Sequence of protein 1:
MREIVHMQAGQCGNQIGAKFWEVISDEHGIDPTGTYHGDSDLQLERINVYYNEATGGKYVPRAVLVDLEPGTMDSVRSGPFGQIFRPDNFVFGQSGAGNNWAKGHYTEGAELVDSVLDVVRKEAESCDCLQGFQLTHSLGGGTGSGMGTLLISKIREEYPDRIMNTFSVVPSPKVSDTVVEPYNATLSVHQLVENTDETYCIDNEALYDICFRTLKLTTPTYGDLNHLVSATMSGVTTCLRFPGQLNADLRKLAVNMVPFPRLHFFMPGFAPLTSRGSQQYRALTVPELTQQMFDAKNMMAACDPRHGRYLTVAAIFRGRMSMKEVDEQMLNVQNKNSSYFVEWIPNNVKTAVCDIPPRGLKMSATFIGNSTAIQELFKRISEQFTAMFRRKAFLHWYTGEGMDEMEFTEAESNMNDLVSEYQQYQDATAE

Sequence of protein 2:
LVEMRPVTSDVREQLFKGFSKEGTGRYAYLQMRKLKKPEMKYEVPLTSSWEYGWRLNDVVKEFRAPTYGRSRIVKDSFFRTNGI

Interface contacts:
Residue L217 in protein 1 interacts with residue R183 in protein 2 (closest heavy-atom distance 3.1 Å).
Residue K216 in protein 1 is in contact with residue F181 in protein 2 (closest heavy-atom distance 3.4 Å).
Residue T219 in protein 1 is in contact with residue N185 in protein 2 (closest heavy-atom distance 3.5 Å).
Residue L217 in protein 1 is in contact with residue T184 in protein 2 (closest heavy-atom distance 3.3 Å).
Residue G277 in protein 1 is in contact with residue F181 in protein 2 (closest heavy-atom distance 4.9 Å).
Residue F212 in protein 1 contacts residue F182 in protein 2 (closest heavy-atom distance 3.6 Å).
Residue G277 in protein 1 contacts residue S180 in protein 2 (closest heavy-atom distance 4.2 Å).
Residue P220 in protein 1 contacts residue N185 in protein 2 (closest heavy-atom distance 4.4 Å).
Residue L217 in protein 1 is in contact with residue I187 in protein 2 (closest heavy-atom distance 4.3 Å).
Residue T218 in protein 1 contacts residue N185 in protein 2 (closest heavy-atom distance 4.7 Å).
Residue T218 in protein 1 interacts with residue R183 in protein 2 (closest heavy-atom distance 2.8 Å).
Residue S275 in protein 1 contacts residue F181 in protein 2 (closest heavy-atom distance 4.4 Å).
Residue H227 in protein 1 interacts with residue I187 in protein 2 (closest heavy-atom distance 4.9 Å).
Residue L215 in protein 1 interacts with residue I187 in protein 2 (closest heavy-atom distance 4.1 Å).
Residue T218 in protein 1 interacts with residue F182 in protein 2 (closest heavy-atom distance 4.1 Å).
Residue R276 in protein 1 contacts residue R183 in protein 2 (closest heavy-atom distance 3.7 Å).
Residue L217 in protein 1 interacts with residue N185 in protein 2 (closest heavy-atom distance 3.5 Å).
Residue D224 in protein 1 interacts with residue N185 in protein 2 (closest heavy-atom distance 3.2 Å).
Residue K216 in protein 1 is in contact with residue R183 in protein 2 (closest heavy-atom distance 4.1 Å).
Residue T221 in protein 1 is in contact with residue N185 in protein 2 (closest heavy-atom distance 4.7 Å).
Residue K216 in protein 1 interacts with residue F182 in protein 2 (closest heavy-atom distance 3.7 Å).
Residue L228 in protein 1 contacts residue I187 in protein 2 (closest heavy-atom distance 3.9 Å).
Residue L217 in protein 1 contacts residue G186 in protein 2 (closest heavy-atom distance 3.4 Å).
Residue D224 in protein 1 is in contact with residue G186 in protein 2 (closest heavy-atom distance 2.9 Å).
Residue D224 in protein 1 is in contact with residue I187 in protein 2 (closest heavy-atom distance 3.9 Å).
Residue T218 in protein 1 is in contact with residue T184 in protein 2 (closest heavy-atom distance 3.5 Å).
Residue G277 in protein 1 contacts residue R183 in protein 2 (closest heavy-atom distance 4.4 Å).
Residue T219 in protein 1 is in contact with residue T184 in protein 2 (closest heavy-atom distance 4.8 Å).

This data describes a binding interaction between two proteins.